Interface contacts:
Residue P696 in chain A is in contact with residue A56 in chain B (closest heavy-atom distance 3.4 Å).
Residue Y651 in chain A interacts with residue L51 in chain B (closest heavy-atom distance 3.4 Å).
Residue L703 in chain A contacts residue L67 in chain B (closest heavy-atom distance 3.5 Å).
Residue A699 in chain A interacts with residue V60 in chain B (closest heavy-atom distance 4.4 Å).
Residue L688 in chain A contacts residue V45 in chain B (closest heavy-atom distance 4.2 Å).
Residue L700 in chain A is in contact with residue V60 in chain B (closest heavy-atom distance 3.7 Å).
Residue Y651 in chain A is in contact with residue L7 in chain B (closest heavy-atom distance 3.6 Å).
Residue V704 in chain A contacts residue L63 in chain B (closest heavy-atom distance 3.7 Å).
Residue Y718 in chain A is in contact with residue F78 in chain B (closest heavy-atom distance 3.5 Å).
Residue L703 in chain A contacts residue L63 in chain B (closest heavy-atom distance 4.2 Å).
Residue F690 in chain A contacts residue F57 in chain B (closest heavy-atom distance 4.7 Å).
Residue R694 in chain A is in contact with residue L52 in chain B (closest heavy-atom distance 3.5 Å).
Residue T707 in chain A interacts with residue L67 in chain B (closest heavy-atom distance 3.3 Å).
Residue L703 in chain A interacts with residue V60 in chain B (closest heavy-atom distance 3.7 Å).
Residue A695 in chain A is in contact with residue F57 in chain B (closest heavy-atom distance 4.3 Å).
Residue P696 in chain A interacts with residue F57 in chain B (closest heavy-atom distance 3.8 Å).
Residue Y684 in chain A is in contact with residue L67 in chain B (closest heavy-atom distance 4.9 Å).
Residue P696 in chain A interacts with residue V60 in chain B (closest heavy-atom distance 4.5 Å).
Residue V691 in chain A is in contact with residue V48 in chain B (closest heavy-atom distance 4.1 Å).
Residue L692 in chain A is in contact with residue L52 in chain B (closest heavy-atom distance 4.9 Å).
Residue Y684 in chain A interacts with residue L41 in chain B (closest heavy-atom distance 4.6 Å).
Residue L688 in chain A contacts residue I44 in chain B (closest heavy-atom distance 4.7 Å).
Residue V691 in chain A interacts with residue V60 in chain B (closest heavy-atom distance 4.4 Å).
Residue L692 in chain A is in contact with residue V48 in chain B (closest heavy-atom distance 4.1 Å).
Residue L688 in chain A is in contact with residue L41 in chain B (closest heavy-atom distance 3.8 Å).
Residue L714 in chain A contacts residue F75 in chain B (closest heavy-atom distance 4.6 Å).
Residue Y651 in chain A interacts with residue N4 in chain B (closest heavy-atom distance 2.5 Å).
Residue V691 in chain A contacts residue L52 in chain B (closest heavy-atom distance 4.3 Å).
Residue L700 in chain A is in contact with residue D59 in chain B (closest heavy-atom distance 3.7 Å).
Residue V691 in chain A contacts residue V45 in chain B (closest heavy-atom distance 4.3 Å).
Residue L700 in chain A contacts residue L63 in chain B (closest heavy-atom distance 3.4 Å).
Residue Y718 in chain A contacts residue F75 in chain B (closest heavy-atom distance 3.8 Å).
Residue L703 in chain A interacts with residue L41 in chain B (closest heavy-atom distance 4.8 Å).
Residue L703 in chain A contacts residue I64 in chain B (closest heavy-atom distance 3.8 Å).
Residue R694 in chain A contacts residue F57 in chain B (closest heavy-atom distance 4.2 Å).
Residue V691 in chain A interacts with residue F57 in chain B (closest heavy-atom distance 3.5 Å).
Residue V704 in chain A is in contact with residue L67 in chain B (closest heavy-atom distance 3.8 Å).

Sequence of chain B:
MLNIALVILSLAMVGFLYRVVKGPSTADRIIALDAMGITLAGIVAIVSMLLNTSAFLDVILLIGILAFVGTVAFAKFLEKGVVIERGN

Sequence of chain A:
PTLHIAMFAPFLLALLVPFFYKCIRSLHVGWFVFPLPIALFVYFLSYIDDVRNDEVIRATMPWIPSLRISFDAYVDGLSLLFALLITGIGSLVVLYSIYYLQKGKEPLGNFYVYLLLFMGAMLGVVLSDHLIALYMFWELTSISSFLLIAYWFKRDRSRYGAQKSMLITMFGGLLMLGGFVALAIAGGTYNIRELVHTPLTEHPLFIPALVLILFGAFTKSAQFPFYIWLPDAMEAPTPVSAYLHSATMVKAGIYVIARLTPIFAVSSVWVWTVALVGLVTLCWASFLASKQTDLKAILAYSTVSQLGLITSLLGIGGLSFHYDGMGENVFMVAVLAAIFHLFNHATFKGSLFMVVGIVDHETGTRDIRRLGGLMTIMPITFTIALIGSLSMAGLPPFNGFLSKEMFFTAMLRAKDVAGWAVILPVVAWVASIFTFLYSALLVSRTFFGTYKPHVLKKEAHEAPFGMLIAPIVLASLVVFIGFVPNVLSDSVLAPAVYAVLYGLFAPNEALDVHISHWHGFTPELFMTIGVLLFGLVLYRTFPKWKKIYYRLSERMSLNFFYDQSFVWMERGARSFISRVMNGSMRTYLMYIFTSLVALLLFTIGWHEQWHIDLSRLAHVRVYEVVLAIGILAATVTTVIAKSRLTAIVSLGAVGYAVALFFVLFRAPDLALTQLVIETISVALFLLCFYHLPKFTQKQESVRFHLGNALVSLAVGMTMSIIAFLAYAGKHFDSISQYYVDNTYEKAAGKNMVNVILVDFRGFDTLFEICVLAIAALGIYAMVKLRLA

This data describes a binding interaction between two proteins.